Sequence of the second protein:
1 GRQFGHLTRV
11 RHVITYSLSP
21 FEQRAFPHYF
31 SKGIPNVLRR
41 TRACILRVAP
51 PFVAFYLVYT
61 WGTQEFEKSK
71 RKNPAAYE

The following describes two proteins that form a bound complex.

Interface contacts:
Residue H19 in the first protein interacts with residue T60 in the second protein (closest heavy-atom distance 4.9 Å).

Sequence of the first protein:
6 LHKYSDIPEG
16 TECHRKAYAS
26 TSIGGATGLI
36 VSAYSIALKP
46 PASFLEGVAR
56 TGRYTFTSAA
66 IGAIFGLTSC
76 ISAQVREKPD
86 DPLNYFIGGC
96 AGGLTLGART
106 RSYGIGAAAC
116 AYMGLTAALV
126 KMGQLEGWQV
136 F